This data describes a binding interaction between two proteins.

Contacts between the two chains:
Residue S43 in protein 1 interacts with residue S5 in protein 2 (closest heavy-atom distance 4.4 Å).
Residue S46 in protein 1 interacts with residue M6 in protein 2 (closest heavy-atom distance 4.2 Å).
Residue A252 in protein 1 is in contact with residue F9 in protein 2 (closest heavy-atom distance 4.4 Å).
Residue M40 in protein 1 contacts residue M6 in protein 2 (closest heavy-atom distance 2.9 Å).
Residue A252 in protein 1 interacts with residue C4 in protein 2 (closest heavy-atom distance 3.2 Å).
Residue V45 in protein 1 contacts residue C4 in protein 2 (closest heavy-atom distance 4.0 Å).
Residue Q125 in protein 1 is in contact with residue S12 in protein 2 (closest heavy-atom distance 4.8 Å).
Residue K254 in protein 1 contacts residue Q3 in protein 2 (closest heavy-atom distance 3.6 Å).
Residue I128 in protein 1 interacts with residue Y10 in protein 2 (closest heavy-atom distance 3.7 Å).
Residue Y133 in protein 1 contacts residue Y10 in protein 2 (closest heavy-atom distance 4.7 Å).
Residue G127 in protein 1 is in contact with residue H11 in protein 2 (closest heavy-atom distance 4.2 Å).
Residue L126 in protein 1 contacts residue H11 in protein 2 (closest heavy-atom distance 4.2 Å).
Residue I255 in protein 1 interacts with residue C4 in protein 2 (closest heavy-atom distance 3.9 Å).
Residue P129 in protein 1 contacts residue Y10 in protein 2 (closest heavy-atom distance 3.8 Å).
Residue P253 in protein 1 interacts with residue Q3 in protein 2 (closest heavy-atom distance 3.7 Å).
Residue A252 in protein 1 contacts residue M6 in protein 2 (closest heavy-atom distance 4.2 Å).
Residue L47 in protein 1 is in contact with residue M6 in protein 2 (closest heavy-atom distance 4.0 Å).
Residue P234 in protein 1 is in contact with residue M6 in protein 2 (closest heavy-atom distance 3.4 Å).
Residue P234 in protein 1 contacts residue Y10 in protein 2 (closest heavy-atom distance 3.9 Å).
Residue K254 in protein 1 interacts with residue R2 in protein 2 (closest heavy-atom distance 3.1 Å).
Residue V45 in protein 1 is in contact with residue S5 in protein 2 (closest heavy-atom distance 4.3 Å).
Residue P253 in protein 1 contacts residue F9 in protein 2 (closest heavy-atom distance 4.0 Å).
Residue Y250 in protein 1 interacts with residue Y10 in protein 2 (closest heavy-atom distance 4.7 Å).
Residue H44 in protein 1 is in contact with residue S5 in protein 2 (closest heavy-atom distance 2.8 Å).
Residue H44 in protein 1 contacts residue T7 in protein 2 (closest heavy-atom distance 4.2 Å).
Residue P253 in protein 1 is in contact with residue C4 in protein 2 (closest heavy-atom distance 3.1 Å).
Residue K254 in protein 1 is in contact with residue C4 in protein 2 (closest heavy-atom distance 4.7 Å).
Residue Q131 in protein 1 interacts with residue Y10 in protein 2 (closest heavy-atom distance 4.0 Å).
Residue Y250 in protein 1 is in contact with residue M6 in protein 2 (closest heavy-atom distance 2.9 Å).
Residue L251 in protein 1 interacts with residue M6 in protein 2 (closest heavy-atom distance 3.7 Å).
Residue L251 in protein 1 is in contact with residue Q3 in protein 2 (closest heavy-atom distance 4.2 Å).
Residue L126 in protein 1 interacts with residue Y10 in protein 2 (closest heavy-atom distance 3.9 Å).
Residue A252 in protein 1 interacts with residue Q3 in protein 2 (closest heavy-atom distance 2.8 Å).
Residue A208 in protein 1 interacts with residue Q3 in protein 2 (closest heavy-atom distance 4.3 Å).
Residue H44 in protein 1 interacts with residue C4 in protein 2 (closest heavy-atom distance 4.5 Å).
Residue G127 in protein 1 contacts residue Y10 in protein 2 (closest heavy-atom distance 3.4 Å).
Residue V45 in protein 1 is in contact with residue Q3 in protein 2 (closest heavy-atom distance 3.1 Å).
Residue V45 in protein 1 is in contact with residue M6 in protein 2 (closest heavy-atom distance 3.8 Å).
Residue D232 in protein 1 interacts with residue F9 in protein 2 (closest heavy-atom distance 2.8 Å).
Residue H44 in protein 1 contacts residue M6 in protein 2 (closest heavy-atom distance 2.2 Å).
Residue P234 in protein 1 contacts residue F9 in protein 2 (closest heavy-atom distance 3.9 Å).
Residue G127 in protein 1 contacts residue S12 in protein 2 (closest heavy-atom distance 4.2 Å).
Residue I255 in protein 1 interacts with residue R2 in protein 2 (closest heavy-atom distance 2.9 Å).
Residue Q125 in protein 1 contacts residue H11 in protein 2 (closest heavy-atom distance 3.5 Å).
Residue A252 in protein 1 interacts with residue S5 in protein 2 (closest heavy-atom distance 3.9 Å).
Residue M40 in protein 1 is in contact with residue T7 in protein 2 (closest heavy-atom distance 4.3 Å).
Residue V233 in protein 1 interacts with residue F9 in protein 2 (closest heavy-atom distance 4.4 Å).

Sequence of protein 1:
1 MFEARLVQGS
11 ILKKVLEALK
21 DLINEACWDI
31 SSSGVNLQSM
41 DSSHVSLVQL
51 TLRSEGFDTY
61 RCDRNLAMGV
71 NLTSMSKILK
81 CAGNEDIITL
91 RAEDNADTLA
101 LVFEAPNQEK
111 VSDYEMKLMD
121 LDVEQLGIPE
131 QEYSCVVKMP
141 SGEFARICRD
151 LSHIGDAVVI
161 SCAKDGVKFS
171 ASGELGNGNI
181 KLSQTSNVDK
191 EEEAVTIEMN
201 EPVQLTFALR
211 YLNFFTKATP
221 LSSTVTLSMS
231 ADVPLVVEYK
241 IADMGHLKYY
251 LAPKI

Sequence of protein 2:
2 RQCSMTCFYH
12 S